Sequence of chain B:
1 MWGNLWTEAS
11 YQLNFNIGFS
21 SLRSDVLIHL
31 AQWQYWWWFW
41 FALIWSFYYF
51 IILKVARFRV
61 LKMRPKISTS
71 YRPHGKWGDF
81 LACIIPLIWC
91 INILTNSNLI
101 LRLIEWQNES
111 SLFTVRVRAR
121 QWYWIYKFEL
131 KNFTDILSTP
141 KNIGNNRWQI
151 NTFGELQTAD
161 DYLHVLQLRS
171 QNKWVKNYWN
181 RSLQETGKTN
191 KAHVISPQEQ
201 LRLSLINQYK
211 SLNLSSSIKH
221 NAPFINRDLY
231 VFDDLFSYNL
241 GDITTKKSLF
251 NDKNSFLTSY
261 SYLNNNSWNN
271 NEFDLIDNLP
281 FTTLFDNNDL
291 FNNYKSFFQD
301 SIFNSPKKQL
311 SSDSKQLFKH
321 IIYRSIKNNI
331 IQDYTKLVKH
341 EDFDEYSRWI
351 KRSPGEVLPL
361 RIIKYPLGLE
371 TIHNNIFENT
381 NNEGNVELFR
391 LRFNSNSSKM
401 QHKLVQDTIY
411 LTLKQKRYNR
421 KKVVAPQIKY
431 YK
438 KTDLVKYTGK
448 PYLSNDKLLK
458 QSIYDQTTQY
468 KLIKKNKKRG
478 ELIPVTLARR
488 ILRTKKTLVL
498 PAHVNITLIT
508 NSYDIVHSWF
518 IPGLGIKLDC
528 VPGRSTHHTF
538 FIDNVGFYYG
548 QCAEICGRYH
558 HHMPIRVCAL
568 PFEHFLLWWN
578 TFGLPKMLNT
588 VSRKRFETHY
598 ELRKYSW

Sequence of chain A:
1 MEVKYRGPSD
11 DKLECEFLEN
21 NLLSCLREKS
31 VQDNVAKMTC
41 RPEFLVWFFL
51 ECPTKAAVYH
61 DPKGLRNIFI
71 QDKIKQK

Residue-level contacts at the interface:
Residue N4 in chain B contacts residue Y5 in chain A (closest heavy-atom distance 5.0 Å).
Residue W6 in chain B contacts residue E2 in chain A (closest heavy-atom distance 3.9 Å).
Residue L5 in chain B interacts with residue K4 in chain A (closest heavy-atom distance 4.7 Å).
Residue N4 in chain B contacts residue E2 in chain A (closest heavy-atom distance 4.8 Å).
Residue N4 in chain B is in contact with residue V3 in chain A (closest heavy-atom distance 4.3 Å).
Residue L5 in chain B is in contact with residue E2 in chain A (closest heavy-atom distance 4.2 Å).
Residue L5 in chain B contacts residue V3 in chain A (closest heavy-atom distance 4.5 Å).
Residue N4 in chain B is in contact with residue K4 in chain A (closest heavy-atom distance 3.1 Å).
Residue V542 in chain B contacts residue M1 in chain A (closest heavy-atom distance 4.6 Å).

The following describes two proteins that form a bound complex.